Sequence of chain B:
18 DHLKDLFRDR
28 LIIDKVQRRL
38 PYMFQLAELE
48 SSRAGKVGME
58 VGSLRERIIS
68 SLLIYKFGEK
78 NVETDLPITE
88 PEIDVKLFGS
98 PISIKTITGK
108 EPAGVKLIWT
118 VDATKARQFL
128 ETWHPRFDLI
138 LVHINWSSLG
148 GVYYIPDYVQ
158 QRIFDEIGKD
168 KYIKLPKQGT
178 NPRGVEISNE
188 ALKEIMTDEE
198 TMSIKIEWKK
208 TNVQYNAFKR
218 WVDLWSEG

Sequence of chain A:
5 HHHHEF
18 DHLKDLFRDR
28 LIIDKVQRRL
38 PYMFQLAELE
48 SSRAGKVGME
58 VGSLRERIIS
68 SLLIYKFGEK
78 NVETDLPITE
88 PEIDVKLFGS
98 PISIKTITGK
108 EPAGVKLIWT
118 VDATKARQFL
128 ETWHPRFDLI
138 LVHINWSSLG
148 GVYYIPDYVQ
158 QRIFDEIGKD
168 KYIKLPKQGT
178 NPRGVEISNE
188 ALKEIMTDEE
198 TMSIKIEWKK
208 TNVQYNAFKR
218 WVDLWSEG

Interface contacts:
Residue I85 in chain A is in contact with residue K53 in chain B (closest heavy-atom distance 3.4 Å).
Residue L221 in chain A interacts with residue R36 in chain B (closest heavy-atom distance 2.8 Å).
Residue R180 in chain A interacts with residue W116 in chain B (closest heavy-atom distance 3.3 Å).
Residue R50 in chain A contacts residue D91 in chain B (closest heavy-atom distance 3.2 Å).
Residue A51 in chain A contacts residue L83 in chain B (closest heavy-atom distance 3.5 Å).
Residue G225 in chain A contacts residue K32 in chain B (closest heavy-atom distance 3.2 Å).
Residue R217 in chain A contacts residue E47 in chain B (closest heavy-atom distance 2.8 Å).
Residue T177 in chain A is in contact with residue D119 in chain B (closest heavy-atom distance 2.9 Å).
Residue T117 in chain A contacts residue N178 in chain B (closest heavy-atom distance 3.2 Å).
Residue L83 in chain A is in contact with residue R50 in chain B (closest heavy-atom distance 2.8 Å).
Residue F215 in chain A interacts with residue S68 in chain B (closest heavy-atom distance 3.5 Å).
Residue K53 in chain A is in contact with residue I85 in chain B (closest heavy-atom distance 3.5 Å).
Residue I65 in chain A contacts residue W218 in chain B (closest heavy-atom distance 3.5 Å).
Residue I65 in chain A interacts with residue W222 in chain B (closest heavy-atom distance 3.0 Å).
Residue M40 in chain A interacts with residue W222 in chain B (closest heavy-atom distance 3.4 Å).
Residue L69 in chain A contacts residue W222 in chain B (closest heavy-atom distance 3.4 Å).
Residue E224 in chain A interacts with residue R36 in chain B (closest heavy-atom distance 2.7 Å).
Residue K32 in chain A contacts residue S223 in chain B (closest heavy-atom distance 2.9 Å).
Residue W222 in chain A interacts with residue R36 in chain B (closest heavy-atom distance 3.1 Å).
Residue A214 in chain A contacts residue R64 in chain B (closest heavy-atom distance 3.4 Å).
Residue D82 in chain A is in contact with residue A51 in chain B (closest heavy-atom distance 3.5 Å).
Residue R35 in chain A is in contact with residue G225 in chain B (closest heavy-atom distance 2.8 Å).
Residue W116 in chain A contacts residue R180 in chain B (closest heavy-atom distance 3.3 Å).
Residue K32 in chain A contacts residue G225 in chain B (closest heavy-atom distance 2.7 Å).
Residue P84 in chain A contacts residue R50 in chain B (closest heavy-atom distance 2.9 Å).
Residue I85 in chain A interacts with residue R50 in chain B (closest heavy-atom distance 3.5 Å).
Residue D91 in chain A contacts residue R50 in chain B (closest heavy-atom distance 3.1 Å).
Residue N178 in chain A contacts residue T117 in chain B (closest heavy-atom distance 3.3 Å).
Residue R50 in chain A contacts residue I85 in chain B (closest heavy-atom distance 3.5 Å).
Residue S68 in chain A contacts residue W218 in chain B (closest heavy-atom distance 3.4 Å).
Residue H7 in chain A is in contact with residue S223 in chain B (closest heavy-atom distance 3.5 Å).
Residue W222 in chain A contacts residue M40 in chain B (closest heavy-atom distance 3.5 Å).
Residue Y72 in chain A interacts with residue S223 in chain B (closest heavy-atom distance 3.6 Å).
Residue W222 in chain A interacts with residue I65 in chain B (closest heavy-atom distance 3.2 Å).
Residue W222 in chain A contacts residue K32 in chain B (closest heavy-atom distance 2.9 Å).
Residue E224 in chain A contacts residue K32 in chain B (closest heavy-atom distance 3.5 Å).
Residue A51 in chain A contacts residue D82 in chain B (closest heavy-atom distance 3.4 Å).
Residue E47 in chain A interacts with residue R64 in chain B (closest heavy-atom distance 3.1 Å).
Residue R50 in chain A interacts with residue P84 in chain B (closest heavy-atom distance 2.8 Å).
Residue W218 in chain A is in contact with residue S68 in chain B (closest heavy-atom distance 3.4 Å).
Residue S68 in chain A interacts with residue F215 in chain B (closest heavy-atom distance 3.3 Å).
Residue R64 in chain A contacts residue E47 in chain B (closest heavy-atom distance 2.5 Å).
Residue W218 in chain A contacts residue I65 in chain B (closest heavy-atom distance 3.5 Å).
Residue R50 in chain A contacts residue L83 in chain B (closest heavy-atom distance 2.8 Å).
Residue D119 in chain A is in contact with residue T177 in chain B (closest heavy-atom distance 2.9 Å).
Residue K32 in chain A interacts with residue W222 in chain B (closest heavy-atom distance 2.9 Å).
Residue H7 in chain A is in contact with residue D220 in chain B (closest heavy-atom distance 3.1 Å).
Residue R50 in chain A contacts residue E63 in chain B (closest heavy-atom distance 2.5 Å).
Residue W222 in chain A is in contact with residue L69 in chain B (closest heavy-atom distance 3.4 Å).
Residue E63 in chain A is in contact with residue R50 in chain B (closest heavy-atom distance 2.7 Å).
Residue E47 in chain A is in contact with residue R217 in chain B (closest heavy-atom distance 3.0 Å).
Residue D119 in chain A contacts residue G176 in chain B (closest heavy-atom distance 2.9 Å).
Residue I85 in chain A contacts residue E57 in chain B (closest heavy-atom distance 3.4 Å).
Residue S223 in chain A contacts residue K32 in chain B (closest heavy-atom distance 3.2 Å).
Residue R36 in chain A interacts with residue G225 in chain B (closest heavy-atom distance 2.8 Å).
Residue D119 in chain A interacts with residue Q175 in chain B (closest heavy-atom distance 3.4 Å).
Residue G176 in chain A is in contact with residue D119 in chain B (closest heavy-atom distance 2.9 Å).
Residue E57 in chain A interacts with residue I85 in chain B (closest heavy-atom distance 3.4 Å).
Residue T81 in chain A interacts with residue F215 in chain B (closest heavy-atom distance 3.5 Å).
Residue L83 in chain A contacts residue A51 in chain B (closest heavy-atom distance 3.4 Å).

This data describes a binding interaction between two proteins.